Sequence of chain A:
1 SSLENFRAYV

Contacts between the two chains:
Residue Y170 in chain B is in contact with residue S1 in chain A (closest heavy-atom distance 2.6 Å).
Residue Y155 in chain B contacts residue N5 in chain A (closest heavy-atom distance 3.5 Å).
Residue F73 in chain B interacts with residue N5 in chain A (closest heavy-atom distance 4.1 Å).
Residue S98 in chain B contacts residue L3 in chain A (closest heavy-atom distance 4.6 Å).
Residue Y158 in chain B interacts with residue S1 in chain A (closest heavy-atom distance 2.7 Å).
Residue E162 in chain B is in contact with residue S1 in chain A (closest heavy-atom distance 2.5 Å).
Residue Q96 in chain B interacts with residue L3 in chain A (closest heavy-atom distance 3.8 Å).
Residue S149 in chain B is in contact with residue R7 in chain A (closest heavy-atom distance 4.6 Å).
Residue Q69 in chain B is in contact with residue E4 in chain A (closest heavy-atom distance 3.7 Å).
Residue K145 in chain B contacts residue V10 in chain A (closest heavy-atom distance 3.0 Å).
Residue W72 in chain B contacts residue R7 in chain A (closest heavy-atom distance 4.7 Å).
Residue N79 in chain B contacts residue V10 in chain A (closest heavy-atom distance 3.0 Å).
Residue Y122 in chain B contacts residue V10 in chain A (closest heavy-atom distance 3.4 Å).
Residue G150 in chain B is in contact with residue F6 in chain A (closest heavy-atom distance 4.1 Å).
Residue L80 in chain B is in contact with residue V10 in chain A (closest heavy-atom distance 3.7 Å).
Residue K65 in chain B interacts with residue S1 in chain A (closest heavy-atom distance 2.9 Å).
Residue W146 in chain B is in contact with residue A8 in chain A (closest heavy-atom distance 3.6 Å).
Residue N79 in chain B contacts residue Y9 in chain A (closest heavy-atom distance 3.8 Å).
Residue T142 in chain B is in contact with residue V10 in chain A (closest heavy-atom distance 2.8 Å).
Residue F115 in chain B interacts with residue N5 in chain A (closest heavy-atom distance 4.1 Å).
Residue Q69 in chain B contacts residue L3 in chain A (closest heavy-atom distance 3.2 Å).
Residue M4 in chain B contacts residue S1 in chain A (closest heavy-atom distance 4.1 Å).
Residue S149 in chain B is in contact with residue A8 in chain A (closest heavy-atom distance 3.9 Å).
Residue Y83 in chain B is in contact with residue V10 in chain A (closest heavy-atom distance 2.7 Å).
Residue H154 in chain B interacts with residue L3 in chain A (closest heavy-atom distance 4.5 Å).
Residue Y158 in chain B contacts residue L3 in chain A (closest heavy-atom distance 3.1 Å).
Residue Q71 in chain B is in contact with residue Y9 in chain A (closest heavy-atom distance 4.6 Å).
Residue H154 in chain B interacts with residue F6 in chain A (closest heavy-atom distance 3.5 Å).
Residue W72 in chain B contacts residue F6 in chain A (closest heavy-atom distance 2.8 Å).
Residue K145 in chain B contacts residue Y9 in chain A (closest heavy-atom distance 3.2 Å).
Residue E62 in chain B is in contact with residue S2 in chain A (closest heavy-atom distance 2.7 Å).
Residue K65 in chain B is in contact with residue L3 in chain A (closest heavy-atom distance 4.8 Å).
Residue H154 in chain B contacts residue E4 in chain A (closest heavy-atom distance 2.7 Å).
Residue L94 in chain B contacts residue V10 in chain A (closest heavy-atom distance 4.6 Å).
Residue W146 in chain B interacts with residue Y9 in chain A (closest heavy-atom distance 2.9 Å).
Residue W72 in chain B contacts residue V10 in chain A (closest heavy-atom distance 3.6 Å).
Residue Q96 in chain B is in contact with residue N5 in chain A (closest heavy-atom distance 2.9 Å).
Residue E62 in chain B contacts residue S1 in chain A (closest heavy-atom distance 3.2 Å).
Residue W72 in chain B contacts residue Y9 in chain A (closest heavy-atom distance 3.6 Å).
Residue W72 in chain B interacts with residue A8 in chain A (closest heavy-atom distance 3.2 Å).
Residue K65 in chain B is in contact with residue E4 in chain A (closest heavy-atom distance 3.5 Å).
Residue S76 in chain B interacts with residue Y9 in chain A (closest heavy-atom distance 3.7 Å).
Residue Y155 in chain B is in contact with residue L3 in chain A (closest heavy-atom distance 3.6 Å).
Residue Y158 in chain B is in contact with residue S2 in chain A (closest heavy-atom distance 3.8 Å).
Residue Q69 in chain B is in contact with residue N5 in chain A (closest heavy-atom distance 3.0 Å).
Residue Y58 in chain B is in contact with residue S1 in chain A (closest heavy-atom distance 4.1 Å).
Residue A151 in chain B is in contact with residue F6 in chain A (closest heavy-atom distance 3.2 Å).
Residue Y155 in chain B contacts residue F6 in chain A (closest heavy-atom distance 2.9 Å).
Residue Y44 in chain B contacts residue S2 in chain A (closest heavy-atom distance 3.7 Å).
Residue S149 in chain B interacts with residue F6 in chain A (closest heavy-atom distance 3.9 Å).
Residue E162 in chain B contacts residue S2 in chain A (closest heavy-atom distance 3.7 Å).
Residue K65 in chain B interacts with residue S2 in chain A (closest heavy-atom distance 2.6 Å).
Residue W146 in chain B is in contact with residue V10 in chain A (closest heavy-atom distance 4.0 Å).
Residue Y6 in chain B contacts residue S2 in chain A (closest heavy-atom distance 3.3 Å).
Residue W72 in chain B is in contact with residue N5 in chain A (closest heavy-atom distance 3.4 Å).
Residue W166 in chain B interacts with residue S1 in chain A (closest heavy-atom distance 3.4 Å).
Residue S76 in chain B contacts residue V10 in chain A (closest heavy-atom distance 3.1 Å).
Residue Y6 in chain B contacts residue S1 in chain A (closest heavy-atom distance 3.2 Å).
Residue V75 in chain B interacts with residue Y9 in chain A (closest heavy-atom distance 3.6 Å).
Residue H154 in chain B contacts residue N5 in chain A (closest heavy-atom distance 3.8 Å).

This data describes a binding interaction between two proteins.

Sequence of chain B:
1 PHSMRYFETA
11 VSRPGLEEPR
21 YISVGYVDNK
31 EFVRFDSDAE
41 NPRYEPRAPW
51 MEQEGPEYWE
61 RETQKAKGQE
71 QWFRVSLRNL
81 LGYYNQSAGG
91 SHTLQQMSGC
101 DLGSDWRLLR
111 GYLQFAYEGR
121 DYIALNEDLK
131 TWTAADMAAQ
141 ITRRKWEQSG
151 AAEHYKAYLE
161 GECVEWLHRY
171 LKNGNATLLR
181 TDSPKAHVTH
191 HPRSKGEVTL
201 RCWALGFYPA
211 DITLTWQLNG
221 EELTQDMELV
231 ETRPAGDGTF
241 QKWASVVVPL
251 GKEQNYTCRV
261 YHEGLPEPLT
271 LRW